These two protein chains interact to form a complex.

Sequence of chain B:
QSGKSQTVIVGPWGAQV

Sequence of chain A:
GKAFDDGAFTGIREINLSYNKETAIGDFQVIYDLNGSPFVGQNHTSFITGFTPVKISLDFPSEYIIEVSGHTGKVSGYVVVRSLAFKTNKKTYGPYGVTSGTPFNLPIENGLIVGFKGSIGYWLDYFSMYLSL

Residue-level contacts at the interface:
Residue I113 in chain A is in contact with residue I11 in chain B (closest heavy-atom distance 3.8 Å).
Residue S137 in chain A interacts with residue V10 in chain B (closest heavy-atom distance 3.9 Å).
Residue N110 in chain A is in contact with residue W15 in chain B (closest heavy-atom distance 3.1 Å).
Residue E114 in chain A contacts residue G13 in chain B (closest heavy-atom distance 3.6 Å).
Residue L111 in chain A is in contact with residue V12 in chain B (closest heavy-atom distance 3.9 Å).
Residue L136 in chain A is in contact with residue V12 in chain B (closest heavy-atom distance 3.9 Å).
Residue I113 in chain A is in contact with residue V12 in chain B (closest heavy-atom distance 3.7 Å).
Residue P112 in chain A contacts residue G13 in chain B (closest heavy-atom distance 2.9 Å).
Residue N115 in chain A contacts residue T9 in chain B (closest heavy-atom distance 3.0 Å).
Residue N115 in chain A is in contact with residue Q8 in chain B (closest heavy-atom distance 3.4 Å).
Residue P112 in chain A contacts residue V12 in chain B (closest heavy-atom distance 3.5 Å).
Residue G116 in chain A interacts with residue V10 in chain B (closest heavy-atom distance 4.7 Å).
Residue N115 in chain A interacts with residue I11 in chain B (closest heavy-atom distance 2.9 Å).
Residue P112 in chain A is in contact with residue P14 in chain B (closest heavy-atom distance 3.6 Å).
Residue L138 in chain A is in contact with residue T9 in chain B (closest heavy-atom distance 3.6 Å).
Residue P112 in chain A interacts with residue I11 in chain B (closest heavy-atom distance 4.6 Å).
Residue L138 in chain A interacts with residue Q8 in chain B (closest heavy-atom distance 3.4 Å).
Residue E114 in chain A contacts residue I11 in chain B (closest heavy-atom distance 2.8 Å).
Residue N115 in chain A is in contact with residue V10 in chain B (closest heavy-atom distance 3.3 Å).
Residue L111 in chain A contacts residue W15 in chain B (closest heavy-atom distance 4.4 Å).
Residue L138 in chain A interacts with residue V10 in chain B (closest heavy-atom distance 3.6 Å).
Residue P112 in chain A contacts residue W15 in chain B (closest heavy-atom distance 3.6 Å).
Residue L136 in chain A interacts with residue V10 in chain B (closest heavy-atom distance 4.4 Å).
Residue E114 in chain A contacts residue V12 in chain B (closest heavy-atom distance 4.3 Å).
Residue I113 in chain A is in contact with residue G13 in chain B (closest heavy-atom distance 4.1 Å).
Residue E114 in chain A is in contact with residue P14 in chain B (closest heavy-atom distance 3.9 Å).